Interface contacts:
Residue P164 in chain B interacts with residue V191 in chain A (closest heavy-atom distance 3.6 Å).
Residue K71 in chain B is in contact with residue Q153 in chain A (closest heavy-atom distance 3.9 Å).
Residue M168 in chain B interacts with residue V203 in chain A (closest heavy-atom distance 4.0 Å).
Residue M168 in chain B interacts with residue G186 in chain A (closest heavy-atom distance 2.5 Å).
Residue R166 in chain B is in contact with residue V188 in chain A (closest heavy-atom distance 3.1 Å).
Residue P164 in chain B is in contact with residue V188 in chain A (closest heavy-atom distance 3.5 Å).
Residue I227 in chain B is in contact with residue V203 in chain A (closest heavy-atom distance 3.9 Å).
Residue G165 in chain B interacts with residue V188 in chain A (closest heavy-atom distance 4.3 Å).
Residue L230 in chain B contacts residue S204 in chain A (closest heavy-atom distance 3.6 Å).
Residue F224 in chain B is in contact with residue V203 in chain A (closest heavy-atom distance 4.0 Å).
Residue M168 in chain B contacts residue R201 in chain A (closest heavy-atom distance 3.7 Å).
Residue L169 in chain B interacts with residue Q185 in chain A (closest heavy-atom distance 4.5 Å).
Residue I227 in chain B interacts with residue G186 in chain A (closest heavy-atom distance 4.8 Å).
Residue I227 in chain B is in contact with residue V202 in chain A (closest heavy-atom distance 4.8 Å).
Residue L230 in chain B contacts residue V202 in chain A (closest heavy-atom distance 4.5 Å).
Residue P164 in chain B is in contact with residue P190 in chain A (closest heavy-atom distance 4.7 Å).
Residue M168 in chain B is in contact with residue Q185 in chain A (closest heavy-atom distance 3.6 Å).
Residue F163 in chain B interacts with residue Y193 in chain A (closest heavy-atom distance 4.1 Å).
Residue I167 in chain B contacts residue G186 in chain A (closest heavy-atom distance 3.8 Å).
Residue N69 in chain B interacts with residue L142 in chain A (closest heavy-atom distance 4.9 Å).
Residue P164 in chain B contacts residue L189 in chain A (closest heavy-atom distance 3.8 Å).
Residue K71 in chain B interacts with residue M146 in chain A (closest heavy-atom distance 3.5 Å).
Residue S231 in chain B is in contact with residue Q185 in chain A (closest heavy-atom distance 3.8 Å).
Residue L230 in chain B interacts with residue V203 in chain A (closest heavy-atom distance 3.3 Å).
Residue L169 in chain B interacts with residue G186 in chain A (closest heavy-atom distance 4.5 Å).
Residue I167 in chain B interacts with residue N187 in chain A (closest heavy-atom distance 4.0 Å).
Residue M168 in chain B is in contact with residue N187 in chain A (closest heavy-atom distance 4.2 Å).
Residue S226 in chain B is in contact with residue S204 in chain A (closest heavy-atom distance 4.1 Å).
Residue S231 in chain B contacts residue V183 in chain A (closest heavy-atom distance 4.0 Å).
Residue K71 in chain B contacts residue M154 in chain A (closest heavy-atom distance 3.7 Å).
Residue R166 in chain B interacts with residue L189 in chain A (closest heavy-atom distance 3.3 Å).
Residue S226 in chain B contacts residue V203 in chain A (closest heavy-atom distance 3.4 Å).
Residue I227 in chain B contacts residue Q185 in chain A (closest heavy-atom distance 3.8 Å).
Residue M168 in chain B contacts residue A184 in chain A (closest heavy-atom distance 3.5 Å).
Residue N69 in chain B contacts residue M146 in chain A (closest heavy-atom distance 3.3 Å).
Residue F163 in chain B is in contact with residue V191 in chain A (closest heavy-atom distance 4.0 Å).
Residue I227 in chain B contacts residue A184 in chain A (closest heavy-atom distance 3.2 Å).
Residue A170 in chain B contacts residue Q185 in chain A (closest heavy-atom distance 4.7 Å).
Residue L230 in chain B contacts residue Q205 in chain A (closest heavy-atom distance 3.6 Å).
Residue I167 in chain B contacts residue V188 in chain A (closest heavy-atom distance 4.0 Å).
Residue M168 in chain B interacts with residue L189 in chain A (closest heavy-atom distance 4.0 Å).
Residue L230 in chain B interacts with residue V183 in chain A (closest heavy-atom distance 5.0 Å).
Residue M168 in chain B interacts with residue V188 in chain A (closest heavy-atom distance 4.0 Å).
Residue N228 in chain B interacts with residue Q185 in chain A (closest heavy-atom distance 3.2 Å).

Sequence of chain B:
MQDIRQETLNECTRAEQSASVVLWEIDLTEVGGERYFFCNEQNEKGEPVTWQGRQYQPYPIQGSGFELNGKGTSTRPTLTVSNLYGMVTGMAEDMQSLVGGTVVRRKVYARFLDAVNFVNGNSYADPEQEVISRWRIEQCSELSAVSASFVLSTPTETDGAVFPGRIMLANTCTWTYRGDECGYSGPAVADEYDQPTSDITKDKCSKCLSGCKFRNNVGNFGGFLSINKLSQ

Sequence of chain A:
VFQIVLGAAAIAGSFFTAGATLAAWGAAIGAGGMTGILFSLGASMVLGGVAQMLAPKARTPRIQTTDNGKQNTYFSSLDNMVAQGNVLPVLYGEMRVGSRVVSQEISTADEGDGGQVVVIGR

These two protein chains interact to form a complex.